Sequence of the second protein:
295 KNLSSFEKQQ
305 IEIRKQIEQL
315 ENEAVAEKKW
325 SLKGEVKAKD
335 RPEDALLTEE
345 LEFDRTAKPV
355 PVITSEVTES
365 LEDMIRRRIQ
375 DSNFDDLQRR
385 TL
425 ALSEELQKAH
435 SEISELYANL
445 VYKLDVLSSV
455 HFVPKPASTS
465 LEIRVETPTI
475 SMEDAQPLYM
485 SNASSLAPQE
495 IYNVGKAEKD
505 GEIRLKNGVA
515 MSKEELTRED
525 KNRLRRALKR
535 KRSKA

Residue-level contacts at the interface:
Residue R743 in the first protein is in contact with residue A479 in the second protein (closest heavy-atom distance 4.9 Å).
Residue R743 in the first protein is in contact with residue S475 in the second protein (closest heavy-atom distance 4.0 Å).
Residue R743 in the first protein interacts with residue I474 in the second protein (closest heavy-atom distance 4.3 Å).
Residue V739 in the first protein is in contact with residue I474 in the second protein (closest heavy-atom distance 4.7 Å).
Residue R743 in the first protein contacts residue E477 in the second protein (closest heavy-atom distance 4.9 Å).

Sequence of the first protein:
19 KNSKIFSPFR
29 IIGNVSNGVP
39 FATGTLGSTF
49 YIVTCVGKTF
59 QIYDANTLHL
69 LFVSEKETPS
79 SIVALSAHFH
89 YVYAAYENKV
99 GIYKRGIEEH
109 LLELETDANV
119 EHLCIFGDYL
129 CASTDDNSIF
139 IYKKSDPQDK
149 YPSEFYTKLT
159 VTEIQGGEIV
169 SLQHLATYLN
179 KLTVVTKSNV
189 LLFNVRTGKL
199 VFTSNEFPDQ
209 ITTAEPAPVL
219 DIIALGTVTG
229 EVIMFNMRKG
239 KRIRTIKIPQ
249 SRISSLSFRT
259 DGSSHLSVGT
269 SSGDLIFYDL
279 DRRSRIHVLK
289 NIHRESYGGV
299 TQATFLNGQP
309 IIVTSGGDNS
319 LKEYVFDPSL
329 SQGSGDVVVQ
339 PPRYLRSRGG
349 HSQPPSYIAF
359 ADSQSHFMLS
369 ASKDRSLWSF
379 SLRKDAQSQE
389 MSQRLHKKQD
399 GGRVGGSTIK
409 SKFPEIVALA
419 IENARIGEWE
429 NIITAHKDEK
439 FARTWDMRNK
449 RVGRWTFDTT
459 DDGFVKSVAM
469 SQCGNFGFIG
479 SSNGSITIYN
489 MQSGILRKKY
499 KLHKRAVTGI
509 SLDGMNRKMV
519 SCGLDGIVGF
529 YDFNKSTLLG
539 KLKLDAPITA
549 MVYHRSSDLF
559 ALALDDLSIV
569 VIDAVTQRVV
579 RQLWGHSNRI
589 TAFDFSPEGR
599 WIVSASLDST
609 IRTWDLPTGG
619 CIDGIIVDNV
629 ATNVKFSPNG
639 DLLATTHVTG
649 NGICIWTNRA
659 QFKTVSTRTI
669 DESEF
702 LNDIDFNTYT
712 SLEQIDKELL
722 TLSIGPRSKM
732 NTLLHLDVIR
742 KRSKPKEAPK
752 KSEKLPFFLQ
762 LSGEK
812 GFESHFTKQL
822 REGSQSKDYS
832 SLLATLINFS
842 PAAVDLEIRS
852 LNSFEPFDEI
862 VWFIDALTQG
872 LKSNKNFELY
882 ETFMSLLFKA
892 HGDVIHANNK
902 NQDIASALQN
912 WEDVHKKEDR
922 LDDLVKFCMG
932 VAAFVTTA

These two protein chains interact to form a complex.